Interface contacts:
Residue S253 in chain A contacts residue P97 in chain B (closest heavy-atom distance 3.5 Å).
Residue M215 in chain A interacts with residue L47 in chain B (closest heavy-atom distance 4.0 Å).
Residue V249 in chain A interacts with residue F101 in chain B (closest heavy-atom distance 3.9 Å).
Residue D257 in chain A interacts with residue T93 in chain B (closest heavy-atom distance 3.2 Å).
Residue M215 in chain A is in contact with residue R51 in chain B (closest heavy-atom distance 3.5 Å).
Residue S252 in chain A contacts residue L98 in chain B (closest heavy-atom distance 3.8 Å).
Residue P251 in chain A interacts with residue F101 in chain B (closest heavy-atom distance 5.0 Å).
Residue S218 in chain A contacts residue T44 in chain B (closest heavy-atom distance 3.5 Å).
Residue L222 in chain A interacts with residue T44 in chain B (closest heavy-atom distance 4.7 Å).
Residue L222 in chain A is in contact with residue L40 in chain B (closest heavy-atom distance 4.7 Å).
Residue W279 in chain A interacts with residue R130 in chain B (closest heavy-atom distance 3.6 Å).
Residue S252 in chain A contacts residue V28 in chain B (closest heavy-atom distance 4.9 Å).
Residue N255 in chain A contacts residue T93 in chain B (closest heavy-atom distance 3.3 Å).
Residue L254 in chain A interacts with residue V28 in chain B (closest heavy-atom distance 3.4 Å).
Residue K280 in chain A contacts residue V129 in chain B (closest heavy-atom distance 3.8 Å).
Residue P260 in chain A interacts with residue S92 in chain B (closest heavy-atom distance 5.0 Å).
Residue L208 in chain A is in contact with residue M54 in chain B (closest heavy-atom distance 4.5 Å).
Residue W279 in chain A interacts with residue S133 in chain B (closest heavy-atom distance 3.3 Å).
Residue N190 in chain A contacts residue Y63 in chain B (closest heavy-atom distance 4.0 Å).
Residue S218 in chain A interacts with residue L43 in chain B (closest heavy-atom distance 4.0 Å).
Residue L254 in chain A contacts residue V94 in chain B (closest heavy-atom distance 3.1 Å).
Residue L254 in chain A contacts residue V95 in chain B (closest heavy-atom distance 4.4 Å).
Residue L275 in chain A interacts with residue S133 in chain B (closest heavy-atom distance 5.0 Å).
Residue L254 in chain A contacts residue P29 in chain B (closest heavy-atom distance 3.5 Å).
Residue A221 in chain A contacts residue L40 in chain B (closest heavy-atom distance 3.5 Å).
Residue P251 in chain A contacts residue K100 in chain B (closest heavy-atom distance 3.0 Å).
Residue N255 in chain A interacts with residue V95 in chain B (closest heavy-atom distance 4.9 Å).
Residue S219 in chain A is in contact with residue T44 in chain B (closest heavy-atom distance 4.9 Å).
Residue S253 in chain A interacts with residue L98 in chain B (closest heavy-atom distance 4.8 Å).
Residue S283 in chain A contacts residue V129 in chain B (closest heavy-atom distance 4.7 Å).
Residue S253 in chain A is in contact with residue Y96 in chain B (closest heavy-atom distance 3.0 Å).
Residue W279 in chain A contacts residue V129 in chain B (closest heavy-atom distance 3.4 Å).
Residue L254 in chain A contacts residue Y96 in chain B (closest heavy-atom distance 3.1 Å).
Residue P251 in chain A is in contact with residue L98 in chain B (closest heavy-atom distance 4.0 Å).
Residue V225 in chain A interacts with residue R37 in chain B (closest heavy-atom distance 4.3 Å).
Residue Y261 in chain A interacts with residue T93 in chain B (closest heavy-atom distance 4.1 Å).
Residue A214 in chain A interacts with residue L47 in chain B (closest heavy-atom distance 4.7 Å).
Residue N255 in chain A is in contact with residue V94 in chain B (closest heavy-atom distance 3.1 Å).
Residue S283 in chain A is in contact with residue T132 in chain B (closest heavy-atom distance 4.5 Å).
Residue Y261 in chain A is in contact with residue T89 in chain B (closest heavy-atom distance 3.5 Å).
Residue S256 in chain A interacts with residue T93 in chain B (closest heavy-atom distance 4.1 Å).
Residue I211 in chain A is in contact with residue M54 in chain B (closest heavy-atom distance 4.9 Å).
Residue V249 in chain A contacts residue K100 in chain B (closest heavy-atom distance 4.5 Å).
Residue M215 in chain A is in contact with residue R48 in chain B (closest heavy-atom distance 4.7 Å).
Residue W279 in chain A contacts residue T132 in chain B (closest heavy-atom distance 4.9 Å).
Residue K258 in chain A contacts residue T93 in chain B (closest heavy-atom distance 3.8 Å).
Residue P260 in chain A is in contact with residue T93 in chain B (closest heavy-atom distance 4.9 Å).
Residue S253 in chain A is in contact with residue V28 in chain B (closest heavy-atom distance 3.5 Å).
Residue S252 in chain A contacts residue P97 in chain B (closest heavy-atom distance 4.7 Å).
Residue S252 in chain A interacts with residue P99 in chain B (closest heavy-atom distance 3.3 Å).
Residue P251 in chain A is in contact with residue P99 in chain B (closest heavy-atom distance 3.8 Å).
Residue S218 in chain A is in contact with residue L47 in chain B (closest heavy-atom distance 4.5 Å).
Residue S218 in chain A is in contact with residue L40 in chain B (closest heavy-atom distance 4.2 Å).
Residue S252 in chain A contacts residue Y96 in chain B (closest heavy-atom distance 4.9 Å).

These two protein chains interact to form a complex.

Sequence of chain A:
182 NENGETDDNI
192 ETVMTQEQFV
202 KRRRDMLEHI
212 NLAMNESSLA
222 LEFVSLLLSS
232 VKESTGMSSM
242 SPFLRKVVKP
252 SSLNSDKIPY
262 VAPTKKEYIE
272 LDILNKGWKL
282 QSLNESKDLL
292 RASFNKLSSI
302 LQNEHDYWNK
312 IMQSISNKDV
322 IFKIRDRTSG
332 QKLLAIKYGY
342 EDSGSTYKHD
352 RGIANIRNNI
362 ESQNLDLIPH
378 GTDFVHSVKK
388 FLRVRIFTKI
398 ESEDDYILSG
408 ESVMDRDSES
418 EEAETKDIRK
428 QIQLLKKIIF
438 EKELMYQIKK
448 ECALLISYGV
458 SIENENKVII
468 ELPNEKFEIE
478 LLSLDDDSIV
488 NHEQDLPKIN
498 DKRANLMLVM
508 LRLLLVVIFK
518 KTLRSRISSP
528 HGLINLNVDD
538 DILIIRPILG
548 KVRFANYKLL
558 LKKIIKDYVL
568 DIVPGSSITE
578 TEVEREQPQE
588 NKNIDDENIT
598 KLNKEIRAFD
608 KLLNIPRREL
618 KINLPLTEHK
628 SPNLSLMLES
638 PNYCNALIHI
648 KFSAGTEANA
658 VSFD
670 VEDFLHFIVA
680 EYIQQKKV

Sequence of chain B:
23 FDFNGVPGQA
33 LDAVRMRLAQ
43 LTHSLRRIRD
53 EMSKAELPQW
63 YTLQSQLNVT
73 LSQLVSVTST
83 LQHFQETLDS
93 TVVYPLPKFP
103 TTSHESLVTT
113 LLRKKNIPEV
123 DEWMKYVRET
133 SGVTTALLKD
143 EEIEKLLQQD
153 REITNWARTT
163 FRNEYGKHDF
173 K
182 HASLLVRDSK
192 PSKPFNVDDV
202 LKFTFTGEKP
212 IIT